Interface contacts:
Residue Y22 in the second protein contacts residue F5 in the first protein (closest heavy-atom distance 4.0 Å).
Residue E24 in the second protein contacts residue F5 in the first protein (closest heavy-atom distance 4.1 Å).
Residue Y123 in the second protein is in contact with residue L8 in the first protein (closest heavy-atom distance 4.0 Å).
Residue F74 in the second protein contacts residue F5 in the first protein (closest heavy-atom distance 3.5 Å).
Residue S73 in the second protein is in contact with residue K7 in the first protein (closest heavy-atom distance 3.5 Å).
Residue S99 in the second protein interacts with residue I3 in the first protein (closest heavy-atom distance 3.6 Å).
Residue Y116 in the second protein interacts with residue E6 in the first protein (closest heavy-atom distance 4.4 Å).
Residue V9 in the second protein is in contact with residue I2 in the first protein (closest heavy-atom distance 3.6 Å).
Residue E63 in the second protein contacts residue I2 in the first protein (closest heavy-atom distance 3.6 Å).
Residue T143 in the second protein contacts residue L8 in the first protein (closest heavy-atom distance 3.1 Å).
Residue V76 in the second protein interacts with residue K7 in the first protein (closest heavy-atom distance 3.8 Å).
Residue Y59 in the second protein contacts residue S1 in the first protein (closest heavy-atom distance 4.6 Å).
Residue Y159 in the second protein interacts with residue I3 in the first protein (closest heavy-atom distance 3.2 Å).
Residue E63 in the second protein contacts residue S1 in the first protein (closest heavy-atom distance 2.9 Å).
Residue T80 in the second protein is in contact with residue L8 in the first protein (closest heavy-atom distance 3.8 Å).
Residue Y7 in the second protein is in contact with residue S1 in the first protein (closest heavy-atom distance 2.5 Å).
Residue L81 in the second protein is in contact with residue L8 in the first protein (closest heavy-atom distance 3.8 Å).
Residue N70 in the second protein contacts residue N4 in the first protein (closest heavy-atom distance 3.3 Å).
Residue S99 in the second protein interacts with residue F5 in the first protein (closest heavy-atom distance 4.5 Å).
Residue Y45 in the second protein is in contact with residue I2 in the first protein (closest heavy-atom distance 3.6 Å).
Residue Y159 in the second protein contacts residue I2 in the first protein (closest heavy-atom distance 3.6 Å).
Residue Y116 in the second protein interacts with residue F5 in the first protein (closest heavy-atom distance 3.5 Å).
Residue K66 in the second protein interacts with residue I3 in the first protein (closest heavy-atom distance 3.8 Å).
Residue S73 in the second protein interacts with residue E6 in the first protein (closest heavy-atom distance 4.7 Å).
Residue K66 in the second protein contacts residue I2 in the first protein (closest heavy-atom distance 2.8 Å).
Residue N70 in the second protein is in contact with residue F5 in the first protein (closest heavy-atom distance 2.8 Å).
Residue R155 in the second protein is in contact with residue F5 in the first protein (closest heavy-atom distance 4.5 Å).
Residue V97 in the second protein is in contact with residue F5 in the first protein (closest heavy-atom distance 3.8 Å).
Residue L5 in the second protein is in contact with residue S1 in the first protein (closest heavy-atom distance 4.4 Å).
Residue R155 in the second protein interacts with residue E6 in the first protein (closest heavy-atom distance 4.3 Å).
Residue E24 in the second protein interacts with residue I2 in the first protein (closest heavy-atom distance 3.3 Å).
Residue I95 in the second protein contacts residue L8 in the first protein (closest heavy-atom distance 4.5 Å).
Residue K66 in the second protein is in contact with residue N4 in the first protein (closest heavy-atom distance 3.9 Å).
Residue D77 in the second protein interacts with residue K7 in the first protein (closest heavy-atom distance 3.6 Å).
Residue N70 in the second protein interacts with residue I2 in the first protein (closest heavy-atom distance 4.0 Å).
Residue W147 in the second protein contacts residue K7 in the first protein (closest heavy-atom distance 2.7 Å).
Residue V9 in the second protein is in contact with residue F5 in the first protein (closest heavy-atom distance 3.9 Å).
Residue W147 in the second protein interacts with residue E6 in the first protein (closest heavy-atom distance 3.4 Å).
Residue Q114 in the second protein is in contact with residue I3 in the first protein (closest heavy-atom distance 4.2 Å).
Residue K146 in the second protein interacts with residue L8 in the first protein (closest heavy-atom distance 3.1 Å).
Residue A150 in the second protein contacts residue E6 in the first protein (closest heavy-atom distance 4.3 Å).
Residue R155 in the second protein contacts residue I3 in the first protein (closest heavy-atom distance 3.2 Å).
Residue K66 in the second protein contacts residue S1 in the first protein (closest heavy-atom distance 2.7 Å).
Residue R62 in the second protein contacts residue S1 in the first protein (closest heavy-atom distance 3.5 Å).
Residue K146 in the second protein interacts with residue K7 in the first protein (closest heavy-atom distance 3.9 Å).
Residue D77 in the second protein interacts with residue E6 in the first protein (closest heavy-atom distance 4.8 Å).
Residue Y84 in the second protein contacts residue L8 in the first protein (closest heavy-atom distance 2.4 Å).
Residue W147 in the second protein interacts with residue L8 in the first protein (closest heavy-atom distance 3.7 Å).
Residue Y171 in the second protein contacts residue S1 in the first protein (closest heavy-atom distance 2.7 Å).
Residue L156 in the second protein interacts with residue I3 in the first protein (closest heavy-atom distance 3.4 Å).
Residue E152 in the second protein contacts residue E6 in the first protein (closest heavy-atom distance 3.2 Å).
Residue N70 in the second protein interacts with residue I3 in the first protein (closest heavy-atom distance 3.5 Å).
Residue R155 in the second protein interacts with residue N4 in the first protein (closest heavy-atom distance 2.3 Å).
Residue Y7 in the second protein is in contact with residue I2 in the first protein (closest heavy-atom distance 3.4 Å).
Residue W167 in the second protein is in contact with residue S1 in the first protein (closest heavy-atom distance 3.5 Å).
Residue S73 in the second protein is in contact with residue F5 in the first protein (closest heavy-atom distance 3.6 Å).
Residue Y116 in the second protein is in contact with residue L8 in the first protein (closest heavy-atom distance 3.5 Å).
Residue Q114 in the second protein interacts with residue F5 in the first protein (closest heavy-atom distance 3.3 Å).
Residue Y159 in the second protein interacts with residue S1 in the first protein (closest heavy-atom distance 2.6 Å).
Residue D77 in the second protein is in contact with residue L8 in the first protein (closest heavy-atom distance 3.2 Å).

Sequence of the first protein:
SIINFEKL

These two protein chains interact to form a complex.

Sequence of the second protein:
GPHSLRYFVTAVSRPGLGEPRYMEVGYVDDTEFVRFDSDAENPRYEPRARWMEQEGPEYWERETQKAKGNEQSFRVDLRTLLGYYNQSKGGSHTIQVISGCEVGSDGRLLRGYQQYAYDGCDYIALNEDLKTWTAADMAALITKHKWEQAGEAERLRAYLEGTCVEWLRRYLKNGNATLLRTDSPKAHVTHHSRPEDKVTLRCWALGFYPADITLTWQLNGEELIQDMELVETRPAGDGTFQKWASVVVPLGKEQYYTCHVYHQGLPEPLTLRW